The following describes two proteins that form a bound complex.

Sequence of chain B:
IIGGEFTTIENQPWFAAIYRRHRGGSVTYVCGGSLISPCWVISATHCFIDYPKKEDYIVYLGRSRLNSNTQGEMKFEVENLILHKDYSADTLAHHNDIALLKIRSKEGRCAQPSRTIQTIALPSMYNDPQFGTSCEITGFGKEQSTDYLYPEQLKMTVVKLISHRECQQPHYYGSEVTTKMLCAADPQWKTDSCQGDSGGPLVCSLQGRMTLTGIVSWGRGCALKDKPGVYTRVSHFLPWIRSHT

Contacts between the two chains:
Residue G219 in chain B interacts with residue R5 in chain A (closest heavy-atom distance 3.0 Å).
Residue R220 in chain B interacts with residue L3 in chain A (closest heavy-atom distance 3.9 Å).
Residue G219 in chain B contacts residue G6 in chain A (closest heavy-atom distance 4.7 Å).
Residue C222 in chain B interacts with residue R5 in chain A (closest heavy-atom distance 3.6 Å).
Residue G219 in chain B contacts residue G4 in chain A (closest heavy-atom distance 3.3 Å).
Residue C47 in chain B contacts residue E8 in chain A (closest heavy-atom distance 4.3 Å).
Residue V30 in chain B contacts residue E8 in chain A (closest heavy-atom distance 3.4 Å).
Residue T91 in chain B is in contact with residue C2 in chain A (closest heavy-atom distance 3.5 Å).
Residue T91 in chain B interacts with residue C1 in chain A (closest heavy-atom distance 3.9 Å).
Residue S198 in chain B interacts with residue R5 in chain A (closest heavy-atom distance 3.9 Å).
Residue H46 in chain B interacts with residue E8 in chain A (closest heavy-atom distance 2.7 Å).
Residue D50 in chain B interacts with residue R11 in chain A (closest heavy-atom distance 2.8 Å).
Residue D50 in chain B is in contact with residue N9 in chain A (closest heavy-atom distance 3.8 Å).
Residue Y150 in chain B is in contact with residue E8 in chain A (closest heavy-atom distance 4.2 Å).
Residue C47 in chain B interacts with residue N9 in chain A (closest heavy-atom distance 2.9 Å).
Residue F48 in chain B interacts with residue N9 in chain A (closest heavy-atom distance 4.3 Å).
Residue Y51 in chain B contacts residue H10 in chain A (closest heavy-atom distance 4.1 Å).
Residue D50 in chain B is in contact with residue C12 in chain A (closest heavy-atom distance 4.5 Å).
Residue G221 in chain B interacts with residue G4 in chain A (closest heavy-atom distance 4.4 Å).
Residue C31 in chain B is in contact with residue E8 in chain A (closest heavy-atom distance 3.8 Å).
Residue T91 in chain B is in contact with residue L3 in chain A (closest heavy-atom distance 2.6 Å).
Residue Y87 in chain B interacts with residue H10 in chain A (closest heavy-atom distance 4.7 Å).
Residue R20 in chain B interacts with residue N9 in chain A (closest heavy-atom distance 2.9 Å).
Residue G196 in chain B contacts residue R5 in chain A (closest heavy-atom distance 4.5 Å).
Residue R220 in chain B is in contact with residue R5 in chain A (closest heavy-atom distance 3.4 Å).
Residue H46 in chain B interacts with residue H10 in chain A (closest heavy-atom distance 3.0 Å).
Residue L92 in chain B interacts with residue G4 in chain A (closest heavy-atom distance 4.3 Å).
Residue Y173 in chain B is in contact with residue R5 in chain A (closest heavy-atom distance 4.5 Å).
Residue D90 in chain B interacts with residue C2 in chain A (closest heavy-atom distance 3.3 Å).
Residue S198 in chain B contacts residue E8 in chain A (closest heavy-atom distance 2.8 Å).
Residue S198 in chain B contacts residue G6 in chain A (closest heavy-atom distance 3.6 Å).
Residue D197 in chain B interacts with residue E8 in chain A (closest heavy-atom distance 3.8 Å).
Residue G229 in chain B contacts residue R5 in chain A (closest heavy-atom distance 3.3 Å).
Residue I49 in chain B contacts residue H10 in chain A (closest heavy-atom distance 3.9 Å).
Residue H94 in chain B interacts with residue G6 in chain A (closest heavy-atom distance 2.8 Å).
Residue Y51 in chain B is in contact with residue R11 in chain A (closest heavy-atom distance 3.5 Å).
Residue W218 in chain B contacts residue G6 in chain A (closest heavy-atom distance 4.3 Å).
Residue A223 in chain B is in contact with residue R5 in chain A (closest heavy-atom distance 4.1 Å).
Residue Y57 in chain B is in contact with residue N9 in chain A (closest heavy-atom distance 3.0 Å).
Residue L92 in chain B contacts residue L3 in chain A (closest heavy-atom distance 3.4 Å).
Residue H94 in chain B interacts with residue C2 in chain A (closest heavy-atom distance 3.9 Å).
Residue V30 in chain B is in contact with residue N9 in chain A (closest heavy-atom distance 3.9 Å).
Residue G221 in chain B is in contact with residue R5 in chain A (closest heavy-atom distance 2.8 Å).
Residue S193 in chain B is in contact with residue R5 in chain A (closest heavy-atom distance 2.8 Å).
Residue W218 in chain B interacts with residue R5 in chain A (closest heavy-atom distance 3.8 Å).
Residue H46 in chain B is in contact with residue G6 in chain A (closest heavy-atom distance 3.0 Å).
Residue Y51 in chain B is in contact with residue N9 in chain A (closest heavy-atom distance 3.3 Å).
Residue R220 in chain B contacts residue G4 in chain A (closest heavy-atom distance 3.7 Å).
Residue H46 in chain B is in contact with residue C7 in chain A (closest heavy-atom distance 4.0 Å).
Residue C194 in chain B is in contact with residue R5 in chain A (closest heavy-atom distance 4.1 Å).
Residue D192 in chain B contacts residue R5 in chain A (closest heavy-atom distance 2.9 Å).
Residue Q195 in chain B is in contact with residue E8 in chain A (closest heavy-atom distance 3.9 Å).
Residue Q195 in chain B is in contact with residue R5 in chain A (closest heavy-atom distance 3.6 Å).
Residue K227 in chain B interacts with residue R5 in chain A (closest heavy-atom distance 3.6 Å).
Residue P228 in chain B interacts with residue R5 in chain A (closest heavy-atom distance 3.9 Å).
Residue G196 in chain B is in contact with residue E8 in chain A (closest heavy-atom distance 2.8 Å).
Residue D50 in chain B contacts residue H10 in chain A (closest heavy-atom distance 3.2 Å).
Residue C194 in chain B contacts residue E8 in chain A (closest heavy-atom distance 4.4 Å).
Residue S217 in chain B interacts with residue G6 in chain A (closest heavy-atom distance 3.4 Å).
Residue D90 in chain B interacts with residue H10 in chain A (closest heavy-atom distance 2.7 Å).

Sequence of chain A:
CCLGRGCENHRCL